Residue-level contacts at the interface:
Residue F176 in the first protein contacts residue W36 in the second protein (closest heavy-atom distance 4.7 Å).
Residue R52 in the first protein is in contact with residue W36 in the second protein (closest heavy-atom distance 3.3 Å).
Residue V205 in the first protein contacts residue L35 in the second protein (closest heavy-atom distance 4.7 Å).
Residue Y217 in the first protein interacts with residue L25 in the second protein (closest heavy-atom distance 4.0 Å).
Residue H51 in the first protein interacts with residue M40 in the second protein (closest heavy-atom distance 4.1 Å).
Residue L55 in the first protein contacts residue H43 in the second protein (closest heavy-atom distance 4.5 Å).
Residue F201 in the first protein is in contact with residue A32 in the second protein (closest heavy-atom distance 3.9 Å).
Residue R52 in the first protein contacts residue M40 in the second protein (closest heavy-atom distance 3.2 Å).
Residue Y232 in the first protein contacts residue V31 in the second protein (closest heavy-atom distance 4.4 Å).
Residue T215 in the first protein interacts with residue L25 in the second protein (closest heavy-atom distance 3.2 Å).
Residue L213 in the first protein interacts with residue L35 in the second protein (closest heavy-atom distance 4.5 Å).
Residue S204 in the first protein is in contact with residue P39 in the second protein (closest heavy-atom distance 3.6 Å).
Residue R52 in the first protein interacts with residue P39 in the second protein (closest heavy-atom distance 4.5 Å).
Residue G212 in the first protein is in contact with residue L35 in the second protein (closest heavy-atom distance 3.8 Å).
Residue L213 in the first protein interacts with residue V31 in the second protein (closest heavy-atom distance 3.6 Å).
Residue Y217 in the first protein contacts residue T21 in the second protein (closest heavy-atom distance 4.5 Å).
Residue A228 in the first protein contacts residue T21 in the second protein (closest heavy-atom distance 4.1 Å).
Residue Q203 in the first protein interacts with residue L35 in the second protein (closest heavy-atom distance 3.5 Å).
Residue Y217 in the first protein interacts with residue Q18 in the second protein (closest heavy-atom distance 4.2 Å).
Residue R219 in the first protein contacts residue Q18 in the second protein (closest heavy-atom distance 4.3 Å).
Residue L57 in the first protein contacts residue P39 in the second protein (closest heavy-atom distance 4.0 Å).
Residue V230 in the first protein contacts residue T24 in the second protein (closest heavy-atom distance 3.8 Å).
Residue L213 in the first protein interacts with residue A32 in the second protein (closest heavy-atom distance 4.1 Å).
Residue A228 in the first protein is in contact with residue T24 in the second protein (closest heavy-atom distance 4.5 Å).
Residue L213 in the first protein contacts residue A28 in the second protein (closest heavy-atom distance 3.8 Å).
Residue V205 in the first protein is in contact with residue P39 in the second protein (closest heavy-atom distance 3.7 Å).
Residue V205 in the first protein contacts residue W42 in the second protein (closest heavy-atom distance 4.5 Å).
Residue G226 in the first protein is in contact with residue T21 in the second protein (closest heavy-atom distance 3.7 Å).
Residue A228 in the first protein contacts residue L25 in the second protein (closest heavy-atom distance 3.8 Å).
Residue H51 in the first protein contacts residue H43 in the second protein (closest heavy-atom distance 4.8 Å).
Residue V230 in the first protein is in contact with residue A28 in the second protein (closest heavy-atom distance 4.2 Å).
Residue P225 in the first protein interacts with residue Q18 in the second protein (closest heavy-atom distance 3.5 Å).
Residue G226 in the first protein is in contact with residue H17 in the second protein (closest heavy-atom distance 3.9 Å).
Residue T215 in the first protein contacts residue A28 in the second protein (closest heavy-atom distance 3.5 Å).
Residue Q203 in the first protein contacts residue P39 in the second protein (closest heavy-atom distance 3.9 Å).
Residue L55 in the first protein contacts residue M40 in the second protein (closest heavy-atom distance 5.0 Å).
Residue D227 in the first protein contacts residue H17 in the second protein (closest heavy-atom distance 4.4 Å).
Residue D227 in the first protein is in contact with residue T21 in the second protein (closest heavy-atom distance 4.2 Å).
Residue V205 in the first protein interacts with residue S38 in the second protein (closest heavy-atom distance 3.5 Å).
Residue P225 in the first protein is in contact with residue H17 in the second protein (closest heavy-atom distance 3.7 Å).
Residue L211 in the first protein is in contact with residue L35 in the second protein (closest heavy-atom distance 4.0 Å).
Residue T206 in the first protein contacts residue K46 in the second protein (closest heavy-atom distance 4.9 Å).
Residue F201 in the first protein contacts residue L35 in the second protein (closest heavy-atom distance 4.3 Å).
Residue F201 in the first protein contacts residue W36 in the second protein (closest heavy-atom distance 4.5 Å).
Residue L55 in the first protein is in contact with residue P39 in the second protein (closest heavy-atom distance 3.8 Å).
Residue P225 in the first protein contacts residue K14 in the second protein (closest heavy-atom distance 4.0 Å).
Residue Q203 in the first protein contacts residue W36 in the second protein (closest heavy-atom distance 3.5 Å).
Residue L209 in the first protein contacts residue W42 in the second protein (closest heavy-atom distance 4.4 Å).
Residue H51 in the first protein contacts residue L44 in the second protein (closest heavy-atom distance 3.9 Å).

Sequence of the first protein:
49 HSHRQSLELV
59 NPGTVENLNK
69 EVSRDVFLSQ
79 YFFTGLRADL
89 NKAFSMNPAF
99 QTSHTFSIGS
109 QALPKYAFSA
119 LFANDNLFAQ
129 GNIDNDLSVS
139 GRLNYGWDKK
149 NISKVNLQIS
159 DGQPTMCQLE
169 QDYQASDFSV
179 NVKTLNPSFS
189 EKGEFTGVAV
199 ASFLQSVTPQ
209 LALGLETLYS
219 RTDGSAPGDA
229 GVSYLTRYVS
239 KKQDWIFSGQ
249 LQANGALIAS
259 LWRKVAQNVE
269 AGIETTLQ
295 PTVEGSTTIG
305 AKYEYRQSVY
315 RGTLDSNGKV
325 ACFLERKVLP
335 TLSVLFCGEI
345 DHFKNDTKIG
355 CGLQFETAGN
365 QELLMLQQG

The following describes two proteins that form a bound complex.

Sequence of the second protein:
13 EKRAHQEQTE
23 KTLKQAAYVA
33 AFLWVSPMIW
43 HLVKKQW